Interface contacts:
Residue V10 in protein 2 is in contact with residue I29 in protein 1 (closest heavy-atom distance 3.8 Å).
Residue N212 in protein 2 contacts residue G33 in protein 1 (closest heavy-atom distance 3.1 Å).
Residue D161 in protein 2 interacts with residue M1 in protein 1 (closest heavy-atom distance 3.1 Å).
Residue F22 in protein 2 interacts with residue I29 in protein 1 (closest heavy-atom distance 3.6 Å).
Residue N212 in protein 2 interacts with residue N35 in protein 1 (closest heavy-atom distance 3.2 Å).
Residue Q157 in protein 2 contacts residue S9 in protein 1 (closest heavy-atom distance 3.6 Å).
Residue Y210 in protein 2 interacts with residue L30 in protein 1 (closest heavy-atom distance 3.6 Å).
Residue D209 in protein 2 interacts with residue T38 in protein 1 (closest heavy-atom distance 3.0 Å).
Residue D209 in protein 2 is in contact with residue N35 in protein 1 (closest heavy-atom distance 2.9 Å).
Residue T227 in protein 2 interacts with residue F17 in protein 1 (closest heavy-atom distance 2.8 Å).
Residue T160 in protein 2 is in contact with residue M1 in protein 1 (closest heavy-atom distance 3.6 Å).
Residue Y189 in protein 2 contacts residue V16 in protein 1 (closest heavy-atom distance 3.5 Å).
Residue H225 in protein 2 is in contact with residue I23 in protein 1 (closest heavy-atom distance 3.5 Å).
Residue T242 in protein 2 interacts with residue I23 in protein 1 (closest heavy-atom distance 3.8 Å).
Residue A244 in protein 2 interacts with residue V26 in protein 1 (closest heavy-atom distance 3.6 Å).
Residue L159 in protein 2 is in contact with residue M1 in protein 1 (closest heavy-atom distance 3.4 Å).
Residue E202 in protein 2 interacts with residue Q41 in protein 1 (closest heavy-atom distance 2.9 Å).
Residue A240 in protein 2 is in contact with residue S19 in protein 1 (closest heavy-atom distance 3.6 Å).
Residue S211 in protein 2 interacts with residue N35 in protein 1 (closest heavy-atom distance 3.7 Å).
Residue V76 in protein 2 is in contact with residue S19 in protein 1 (closest heavy-atom distance 3.7 Å).
Residue E156 in protein 2 is in contact with residue A8 in protein 1 (closest heavy-atom distance 3.6 Å).
Residue G199 in protein 2 contacts residue Q41 in protein 1 (closest heavy-atom distance 3.3 Å).
Residue K25 in protein 2 is in contact with residue Y32 in protein 1 (closest heavy-atom distance 3.6 Å).
Residue F22 in protein 2 is in contact with residue G33 in protein 1 (closest heavy-atom distance 3.5 Å).
Residue H225 in protein 2 contacts residue I18 in protein 1 (closest heavy-atom distance 3.6 Å).
Residue E156 in protein 2 interacts with residue R5 in protein 1 (closest heavy-atom distance 3.2 Å).
Residue L191 in protein 2 is in contact with residue I7 in protein 1 (closest heavy-atom distance 3.7 Å).
Residue F22 in protein 2 contacts residue Y32 in protein 1 (closest heavy-atom distance 3.7 Å).
Residue S211 in protein 2 contacts residue G33 in protein 1 (closest heavy-atom distance 3.7 Å).
Residue T207 in protein 2 is in contact with residue T38 in protein 1 (closest heavy-atom distance 3.8 Å).
Residue L159 in protein 2 interacts with residue R5 in protein 1 (closest heavy-atom distance 2.7 Å).
Residue T242 in protein 2 contacts residue S22 in protein 1 (closest heavy-atom distance 2.8 Å).
Residue T201 in protein 2 is in contact with residue Q41 in protein 1 (closest heavy-atom distance 3.0 Å).
Residue I229 in protein 2 contacts residue F17 in protein 1 (closest heavy-atom distance 3.7 Å).
Residue L200 in protein 2 interacts with residue Y45 in protein 1 (closest heavy-atom distance 3.8 Å).
Residue Y228 in protein 2 is in contact with residue F17 in protein 1 (closest heavy-atom distance 3.4 Å).
Residue E202 in protein 2 is in contact with residue T38 in protein 1 (closest heavy-atom distance 2.7 Å).
Residue K197 in protein 2 interacts with residue E6 in protein 1 (closest heavy-atom distance 2.9 Å).
Residue L200 in protein 2 interacts with residue Q41 in protein 1 (closest heavy-atom distance 3.0 Å).
Residue Y210 in protein 2 contacts residue G33 in protein 1 (closest heavy-atom distance 3.1 Å).
Residue Y189 in protein 2 is in contact with residue F17 in protein 1 (closest heavy-atom distance 2.9 Å).
Residue E153 in protein 2 contacts residue K12 in protein 1 (closest heavy-atom distance 3.3 Å).
Residue V203 in protein 2 is in contact with residue L42 in protein 1 (closest heavy-atom distance 3.8 Å).
Residue Q157 in protein 2 contacts residue R5 in protein 1 (closest heavy-atom distance 3.0 Å).
Residue Y210 in protein 2 is in contact with residue A34 in protein 1 (closest heavy-atom distance 3.8 Å).
Residue D209 in protein 2 interacts with residue A34 in protein 1 (closest heavy-atom distance 3.4 Å).
Residue T242 in protein 2 contacts residue V26 in protein 1 (closest heavy-atom distance 3.8 Å).
Residue M213 in protein 2 is in contact with residue G33 in protein 1 (closest heavy-atom distance 3.5 Å).
Residue A194 in protein 2 is in contact with residue E6 in protein 1 (closest heavy-atom distance 3.6 Å).
Residue M223 in protein 2 contacts residue V26 in protein 1 (closest heavy-atom distance 3.8 Å).
Residue M223 in protein 2 interacts with residue L27 in protein 1 (closest heavy-atom distance 3.7 Å).
Residue L200 in protein 2 interacts with residue K44 in protein 1 (closest heavy-atom distance 3.5 Å).
Residue N8 in protein 2 contacts residue S25 in protein 1 (closest heavy-atom distance 3.2 Å).
Residue S74 in protein 2 contacts residue S22 in protein 1 (closest heavy-atom distance 2.6 Å).
Residue S74 in protein 2 is in contact with residue V26 in protein 1 (closest heavy-atom distance 3.7 Å).
Residue E202 in protein 2 is in contact with residue S37 in protein 1 (closest heavy-atom distance 2.3 Å).
Residue Y210 in protein 2 interacts with residue T38 in protein 1 (closest heavy-atom distance 3.8 Å).
Residue H225 in protein 2 interacts with residue S19 in protein 1 (closest heavy-atom distance 3.0 Å).
Residue L191 in protein 2 interacts with residue I23 in protein 1 (closest heavy-atom distance 3.7 Å).
Residue N212 in protein 2 contacts residue A34 in protein 1 (closest heavy-atom distance 2.9 Å).

These two protein chains interact to form a complex.

Sequence of protein 1:
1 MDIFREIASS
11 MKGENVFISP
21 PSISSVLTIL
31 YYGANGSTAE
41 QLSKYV

Sequence of protein 2:
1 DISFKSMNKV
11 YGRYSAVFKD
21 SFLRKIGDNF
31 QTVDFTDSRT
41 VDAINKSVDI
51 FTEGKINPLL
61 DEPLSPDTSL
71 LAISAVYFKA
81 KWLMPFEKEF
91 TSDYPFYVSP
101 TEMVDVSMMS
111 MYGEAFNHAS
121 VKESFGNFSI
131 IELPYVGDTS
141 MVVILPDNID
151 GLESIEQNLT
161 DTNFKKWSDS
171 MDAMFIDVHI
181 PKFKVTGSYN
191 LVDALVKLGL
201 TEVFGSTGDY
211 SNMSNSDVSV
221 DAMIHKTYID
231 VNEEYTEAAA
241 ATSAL